Sequence of protein 1:
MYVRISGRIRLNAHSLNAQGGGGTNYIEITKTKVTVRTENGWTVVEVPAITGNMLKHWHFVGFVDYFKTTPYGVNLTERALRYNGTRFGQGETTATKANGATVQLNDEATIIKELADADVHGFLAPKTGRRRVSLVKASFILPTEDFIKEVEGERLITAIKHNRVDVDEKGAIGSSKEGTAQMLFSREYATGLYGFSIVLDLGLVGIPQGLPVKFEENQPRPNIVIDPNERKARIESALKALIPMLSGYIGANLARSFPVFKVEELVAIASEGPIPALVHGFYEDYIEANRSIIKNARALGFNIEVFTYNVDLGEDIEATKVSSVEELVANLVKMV

These two protein chains interact to form a complex.

Residue-level contacts at the interface:
Residue G210 in protein 1 interacts with residue E78 in protein 2 (closest heavy-atom distance 3.4 Å).
Residue A277 in protein 1 is in contact with residue S247 in protein 2 (closest heavy-atom distance 3.6 Å).
Residue V199 in protein 1 contacts residue F258 in protein 2 (closest heavy-atom distance 3.6 Å).
Residue R82 in protein 1 is in contact with residue D168 in protein 2 (closest heavy-atom distance 3.2 Å).
Residue P276 in protein 1 contacts residue E326 in protein 2 (closest heavy-atom distance 3.0 Å).
Residue N84 in protein 1 is in contact with residue V167 in protein 2 (closest heavy-atom distance 3.6 Å).
Residue A138 in protein 1 contacts residue F258 in protein 2 (closest heavy-atom distance 3.7 Å).
Residue G210 in protein 1 interacts with residue R82 in protein 2 (closest heavy-atom distance 3.2 Å).
Residue N296 in protein 1 is in contact with residue E327 in protein 2 (closest heavy-atom distance 2.5 Å).
Residue K33 in protein 1 contacts residue R155 in protein 2 (closest heavy-atom distance 3.8 Å).
Residue L211 in protein 1 is in contact with residue E78 in protein 2 (closest heavy-atom distance 3.8 Å).
Residue N84 in protein 1 is in contact with residue D166 in protein 2 (closest heavy-atom distance 2.3 Å).
Residue Y283 in protein 1 is in contact with residue F261 in protein 2 (closest heavy-atom distance 3.4 Å).
Residue A138 in protein 1 contacts residue R256 in protein 2 (closest heavy-atom distance 3.5 Å).
Residue K33 in protein 1 interacts with residue T158 in protein 2 (closest heavy-atom distance 3.7 Å).
Residue N296 in protein 1 is in contact with residue S323 in protein 2 (closest heavy-atom distance 3.2 Å).
Residue R82 in protein 1 is in contact with residue V167 in protein 2 (closest heavy-atom distance 3.1 Å).
Residue S139 in protein 1 is in contact with residue S257 in protein 2 (closest heavy-atom distance 3.3 Å).
Residue N53 in protein 1 interacts with residue R256 in protein 2 (closest heavy-atom distance 3.4 Å).
Residue A138 in protein 1 contacts residue S257 in protein 2 (closest heavy-atom distance 3.4 Å).
Residue W42 in protein 1 interacts with residue F147 in protein 2 (closest heavy-atom distance 3.5 Å).
Residue F302 in protein 1 interacts with residue Y66 in protein 2 (closest heavy-atom distance 3.3 Å).
Residue W42 in protein 1 contacts residue R10 in protein 2 (closest heavy-atom distance 3.4 Å).
Residue T51 in protein 1 is in contact with residue I160 in protein 2 (closest heavy-atom distance 3.8 Å).
Residue A277 in protein 1 contacts residue F258 in protein 2 (closest heavy-atom distance 3.5 Å).
Residue K33 in protein 1 contacts residue L156 in protein 2 (closest heavy-atom distance 3.8 Å).
Residue T35 in protein 1 interacts with residue R10 in protein 2 (closest heavy-atom distance 2.4 Å).
Residue N296 in protein 1 interacts with residue E326 in protein 2 (closest heavy-atom distance 3.7 Å).
Residue G41 in protein 1 contacts residue E150 in protein 2 (closest heavy-atom distance 3.1 Å).
Residue K33 in protein 1 contacts residue T191 in protein 2 (closest heavy-atom distance 3.1 Å).
Residue D201 in protein 1 is in contact with residue Y249 in protein 2 (closest heavy-atom distance 3.7 Å).
Residue A138 in protein 1 interacts with residue A255 in protein 2 (closest heavy-atom distance 3.1 Å).
Residue Y283 in protein 1 is in contact with residue V260 in protein 2 (closest heavy-atom distance 2.4 Å).
Residue Y283 in protein 1 contacts residue K262 in protein 2 (closest heavy-atom distance 3.4 Å).
Residue L142 in protein 1 is in contact with residue N12 in protein 2 (closest heavy-atom distance 3.6 Å).
Residue I293 in protein 1 contacts residue E326 in protein 2 (closest heavy-atom distance 2.6 Å).
Residue S139 in protein 1 is in contact with residue F258 in protein 2 (closest heavy-atom distance 2.7 Å).
Residue D285 in protein 1 contacts residue K262 in protein 2 (closest heavy-atom distance 2.5 Å).
Residue W42 in protein 1 contacts residue L193 in protein 2 (closest heavy-atom distance 3.4 Å).
Residue G52 in protein 1 is in contact with residue R256 in protein 2 (closest heavy-atom distance 3.3 Å).
Residue F215 in protein 1 interacts with residue A98 in protein 2 (closest heavy-atom distance 3.5 Å).
Residue T86 in protein 1 interacts with residue A181 in protein 2 (closest heavy-atom distance 3.7 Å).
Residue A297 in protein 1 contacts residue E326 in protein 2 (closest heavy-atom distance 3.3 Å).
Residue T86 in protein 1 interacts with residue D166 in protein 2 (closest heavy-atom distance 3.4 Å).
Residue Y283 in protein 1 contacts residue R10 in protein 2 (closest heavy-atom distance 3.3 Å).
Residue V44 in protein 1 contacts residue E154 in protein 2 (closest heavy-atom distance 3.2 Å).
Residue F215 in protein 1 contacts residue N99 in protein 2 (closest heavy-atom distance 3.5 Å).
Residue Y283 in protein 1 contacts residue N12 in protein 2 (closest heavy-atom distance 3.8 Å).
Residue W42 in protein 1 is in contact with residue E264 in protein 2 (closest heavy-atom distance 3.7 Å).
Residue R4 in protein 1 interacts with residue Y249 in protein 2 (closest heavy-atom distance 3.0 Å).
Residue N296 in protein 1 contacts residue S324 in protein 2 (closest heavy-atom distance 3.1 Å).
Residue N84 in protein 1 is in contact with residue V165 in protein 2 (closest heavy-atom distance 2.9 Å).
Residue W42 in protein 1 is in contact with residue E150 in protein 2 (closest heavy-atom distance 3.6 Å).
Residue T35 in protein 1 is in contact with residue F147 in protein 2 (closest heavy-atom distance 3.8 Å).
Residue T86 in protein 1 contacts residue R164 in protein 2 (closest heavy-atom distance 3.8 Å).
Residue K137 in protein 1 is in contact with residue L254 in protein 2 (closest heavy-atom distance 3.4 Å).
Residue H280 in protein 1 interacts with residue V260 in protein 2 (closest heavy-atom distance 3.6 Å).
Residue K137 in protein 1 contacts residue A255 in protein 2 (closest heavy-atom distance 3.6 Å).
Residue P276 in protein 1 interacts with residue I243 in protein 2 (closest heavy-atom distance 3.8 Å).
Residue F140 in protein 1 is in contact with residue Y189 in protein 2 (closest heavy-atom distance 3.5 Å).

Sequence of protein 2:
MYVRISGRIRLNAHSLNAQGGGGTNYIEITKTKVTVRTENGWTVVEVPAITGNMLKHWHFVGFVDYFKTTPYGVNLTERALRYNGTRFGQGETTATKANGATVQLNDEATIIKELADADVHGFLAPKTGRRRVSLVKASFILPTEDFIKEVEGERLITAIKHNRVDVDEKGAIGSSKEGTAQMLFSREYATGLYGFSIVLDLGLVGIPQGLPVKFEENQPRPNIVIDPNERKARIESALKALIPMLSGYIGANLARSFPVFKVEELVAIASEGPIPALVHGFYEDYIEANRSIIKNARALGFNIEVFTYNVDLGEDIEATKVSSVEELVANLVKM